Residue-level contacts at the interface:
Residue T7 in protein 2 contacts residue L8 in protein 1 (closest heavy-atom distance 4.4 Å).
Residue F54 in protein 2 interacts with residue F54 in protein 1 (closest heavy-atom distance 3.4 Å).
Residue K53 in protein 2 is in contact with residue F54 in protein 1 (closest heavy-atom distance 3.8 Å).
Residue L64 in protein 2 interacts with residue L64 in protein 1 (closest heavy-atom distance 3.4 Å).
Residue L18 in protein 2 is in contact with residue I22 in protein 1 (closest heavy-atom distance 4.3 Å).
Residue C11 in protein 2 interacts with residue N15 in protein 1 (closest heavy-atom distance 4.1 Å).
Residue L60 in protein 2 is in contact with residue V61 in protein 1 (closest heavy-atom distance 4.0 Å).
Residue N15 in protein 2 interacts with residue N15 in protein 1 (closest heavy-atom distance 2.8 Å).
Residue V61 in protein 2 contacts residue L60 in protein 1 (closest heavy-atom distance 4.0 Å).
Residue L18 in protein 2 contacts residue L18 in protein 1 (closest heavy-atom distance 4.0 Å).
Residue N15 in protein 2 interacts with residue E14 in protein 1 (closest heavy-atom distance 3.5 Å).
Residue L8 in protein 2 is in contact with residue L8 in protein 1 (closest heavy-atom distance 4.1 Å).
Residue L64 in protein 2 is in contact with residue G65 in protein 1 (closest heavy-atom distance 4.9 Å).
Residue L8 in protein 2 contacts residue T7 in protein 1 (closest heavy-atom distance 3.7 Å).
Residue R19 in protein 2 contacts residue L18 in protein 1 (closest heavy-atom distance 3.7 Å).
Residue L18 in protein 2 contacts residue R19 in protein 1 (closest heavy-atom distance 3.8 Å).
Residue A57 in protein 2 is in contact with residue A57 in protein 1 (closest heavy-atom distance 4.5 Å).
Residue L18 in protein 2 is in contact with residue N15 in protein 1 (closest heavy-atom distance 4.0 Å).
Residue E14 in protein 2 contacts residue R19 in protein 1 (closest heavy-atom distance 3.2 Å).
Residue N15 in protein 2 contacts residue L18 in protein 1 (closest heavy-atom distance 3.8 Å).
Residue A57 in protein 2 is in contact with residue F54 in protein 1 (closest heavy-atom distance 4.4 Å).
Residue V61 in protein 2 is in contact with residue L64 in protein 1 (closest heavy-atom distance 4.3 Å).
Residue V61 in protein 2 is in contact with residue V61 in protein 1 (closest heavy-atom distance 4.1 Å).
Residue R19 in protein 2 interacts with residue E14 in protein 1 (closest heavy-atom distance 2.8 Å).
Residue L36 in protein 2 contacts residue L36 in protein 1 (closest heavy-atom distance 4.7 Å).
Residue L29 in protein 2 contacts residue L29 in protein 1 (closest heavy-atom distance 4.0 Å).
Residue V61 in protein 2 is in contact with residue A57 in protein 1 (closest heavy-atom distance 4.9 Å).
Residue E14 in protein 2 is in contact with residue N15 in protein 1 (closest heavy-atom distance 3.4 Å).
Residue L50 in protein 2 interacts with residue F54 in protein 1 (closest heavy-atom distance 3.7 Å).
Residue G65 in protein 2 is in contact with residue L64 in protein 1 (closest heavy-atom distance 4.2 Å).
Residue I22 in protein 2 is in contact with residue I22 in protein 1 (closest heavy-atom distance 3.8 Å).
Residue A21 in protein 2 interacts with residue I22 in protein 1 (closest heavy-atom distance 4.3 Å).
Residue C11 in protein 2 interacts with residue L12 in protein 1 (closest heavy-atom distance 3.7 Å).
Residue L12 in protein 2 contacts residue C11 in protein 1 (closest heavy-atom distance 3.4 Å).
Residue L50 in protein 2 contacts residue L50 in protein 1 (closest heavy-atom distance 4.1 Å).
Residue I22 in protein 2 interacts with residue A21 in protein 1 (closest heavy-atom distance 4.0 Å).
Residue C11 in protein 2 is in contact with residue C11 in protein 1 (closest heavy-atom distance 3.4 Å).
Residue N15 in protein 2 contacts residue C11 in protein 1 (closest heavy-atom distance 3.2 Å).
Residue L64 in protein 2 contacts residue V61 in protein 1 (closest heavy-atom distance 4.2 Å).
Residue I22 in protein 2 is in contact with residue L18 in protein 1 (closest heavy-atom distance 3.7 Å).
Residue L8 in protein 2 is in contact with residue C11 in protein 1 (closest heavy-atom distance 3.6 Å).
Residue F39 in protein 2 is in contact with residue F39 in protein 1 (closest heavy-atom distance 4.0 Å).

Sequence of protein 2:
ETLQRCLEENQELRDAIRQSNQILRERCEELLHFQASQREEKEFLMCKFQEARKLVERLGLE

The following describes two proteins that form a bound complex.

Sequence of protein 1:
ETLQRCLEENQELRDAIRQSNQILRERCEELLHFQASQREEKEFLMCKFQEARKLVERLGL